Sequence of the first protein:
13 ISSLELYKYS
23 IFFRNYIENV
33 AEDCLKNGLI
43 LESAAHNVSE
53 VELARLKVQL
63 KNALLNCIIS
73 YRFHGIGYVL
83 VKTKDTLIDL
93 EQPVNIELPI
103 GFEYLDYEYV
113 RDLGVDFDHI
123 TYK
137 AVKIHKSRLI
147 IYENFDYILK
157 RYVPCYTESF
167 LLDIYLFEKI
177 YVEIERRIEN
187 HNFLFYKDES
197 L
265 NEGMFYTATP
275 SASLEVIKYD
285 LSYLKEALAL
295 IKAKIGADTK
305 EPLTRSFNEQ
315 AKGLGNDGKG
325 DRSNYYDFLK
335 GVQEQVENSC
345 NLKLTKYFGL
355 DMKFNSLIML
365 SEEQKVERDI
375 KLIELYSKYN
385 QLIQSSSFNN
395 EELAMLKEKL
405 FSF

Interface contacts:
Residue F311 in the first protein interacts with residue G300 in the second protein (closest heavy-atom distance 3.3 Å).
Residue R26 in the first protein interacts with residue T163 in the second protein (closest heavy-atom distance 3.4 Å).
Residue E185 in the first protein interacts with residue R183 in the second protein (closest heavy-atom distance 2.8 Å).
Residue H187 in the first protein contacts residue Y287 in the second protein (closest heavy-atom distance 3.5 Å).
Residue N312 in the first protein is in contact with residue G300 in the second protein (closest heavy-atom distance 3.4 Å).
Residue F24 in the first protein interacts with residue A301 in the second protein (closest heavy-atom distance 3.5 Å).
Residue G267 in the first protein is in contact with residue L190 in the second protein (closest heavy-atom distance 3.2 Å).
Residue I23 in the first protein interacts with residue T163 in the second protein (closest heavy-atom distance 3.3 Å).
Residue S365 in the first protein interacts with residue G322 in the second protein (closest heavy-atom distance 3.1 Å).
Residue N312 in the first protein is in contact with residue R309 in the second protein (closest heavy-atom distance 3.0 Å).
Residue Y21 in the first protein is in contact with residue S165 in the second protein (closest heavy-atom distance 3.5 Å).
Residue D373 in the first protein contacts residue S406 in the second protein (closest heavy-atom distance 2.8 Å).
Residue E185 in the first protein is in contact with residue K175 in the second protein (closest heavy-atom distance 3.4 Å).
Residue A272 in the first protein interacts with residue E195 in the second protein (closest heavy-atom distance 3.5 Å).
Residue K282 in the first protein interacts with residue K282 in the second protein (closest heavy-atom distance 3.5 Å).
Residue Y380 in the first protein interacts with residue F392 in the second protein (closest heavy-atom distance 3.5 Å).
Residue H187 in the first protein is in contact with residue R183 in the second protein (closest heavy-atom distance 3.2 Å).
Residue F173 in the first protein interacts with residue K298 in the second protein (closest heavy-atom distance 3.5 Å).
Residue R372 in the first protein interacts with residue F405 in the second protein (closest heavy-atom distance 3.2 Å).
Residue P274 in the first protein is in contact with residue K193 in the second protein (closest heavy-atom distance 3.1 Å).
Residue K316 in the first protein contacts residue D331 in the second protein (closest heavy-atom distance 3.1 Å).
Residue T271 in the first protein interacts with residue Y192 in the second protein (closest heavy-atom distance 3.2 Å).
Residue D373 in the first protein contacts residue F405 in the second protein (closest heavy-atom distance 3.2 Å).
Residue Y111 in the first protein interacts with residue K156 in the second protein (closest heavy-atom distance 3.4 Å).
Residue E185 in the first protein is in contact with residue R182 in the second protein (closest heavy-atom distance 2.9 Å).
Residue N384 in the first protein interacts with residue S391 in the second protein (closest heavy-atom distance 3.5 Å).
Residue K289 in the first protein interacts with residue E290 in the second protein (closest heavy-atom distance 3.1 Å).
Residue F269 in the first protein contacts residue F191 in the second protein (closest heavy-atom distance 3.4 Å).
Residue N68 in the first protein interacts with residue Y153 in the second protein (closest heavy-atom distance 3.2 Å).
Residue N312 in the first protein contacts residue A301 in the second protein (closest heavy-atom distance 3.5 Å).
Residue Y270 in the first protein is in contact with residue Y192 in the second protein (closest heavy-atom distance 3.5 Å).
Residue E174 in the first protein interacts with residue S165 in the second protein (closest heavy-atom distance 3.4 Å).
Residue Y19 in the first protein contacts residue D152 in the second protein (closest heavy-atom distance 2.8 Å).
Residue Y177 in the first protein interacts with residue L294 in the second protein (closest heavy-atom distance 2.7 Å).
Residue Y270 in the first protein is in contact with residue D194 in the second protein (closest heavy-atom distance 2.8 Å).
Residue N188 in the first protein interacts with residue D284 in the second protein (closest heavy-atom distance 3.0 Å).
Residue N312 in the first protein contacts residue T303 in the second protein (closest heavy-atom distance 2.6 Å).
Residue N188 in the first protein is in contact with residue R183 in the second protein (closest heavy-atom distance 3.5 Å).
Residue L285 in the first protein contacts residue Y287 in the second protein (closest heavy-atom distance 3.2 Å).
Residue K38 in the first protein contacts residue D331 in the second protein (closest heavy-atom distance 3.5 Å).
Residue G267 in the first protein is in contact with residue F189 in the second protein (closest heavy-atom distance 3.4 Å).
Residue F311 in the first protein interacts with residue R309 in the second protein (closest heavy-atom distance 2.8 Å).
Residue E174 in the first protein interacts with residue K298 in the second protein (closest heavy-atom distance 3.1 Å).
Residue D108 in the first protein interacts with residue Y153 in the second protein (closest heavy-atom distance 3.4 Å).
Residue F269 in the first protein is in contact with residue Y192 in the second protein (closest heavy-atom distance 2.9 Å).
Residue N31 in the first protein contacts residue K304 in the second protein (closest heavy-atom distance 2.8 Å).
Residue Y21 in the first protein is in contact with residue T163 in the second protein (closest heavy-atom distance 3.4 Å).
Residue A276 in the first protein contacts residue K193 in the second protein (closest heavy-atom distance 3.2 Å).
Residue L307 in the first protein is in contact with residue K304 in the second protein (closest heavy-atom distance 3.5 Å).
Residue F269 in the first protein is in contact with residue L190 in the second protein (closest heavy-atom distance 2.8 Å).
Residue Q368 in the first protein is in contact with residue G324 in the second protein (closest heavy-atom distance 3.5 Å).
Residue K20 in the first protein interacts with residue L155 in the second protein (closest heavy-atom distance 3.6 Å).
Residue T271 in the first protein interacts with residue D194 in the second protein (closest heavy-atom distance 3.2 Å).
Residue D108 in the first protein contacts residue K156 in the second protein (closest heavy-atom distance 2.7 Å).
Residue N384 in the first protein contacts residue S389 in the second protein (closest heavy-atom distance 3.3 Å).
Residue Q314 in the first protein interacts with residue N328 in the second protein (closest heavy-atom distance 3.1 Å).
Residue E185 in the first protein interacts with residue E179 in the second protein (closest heavy-atom distance 3.2 Å).
Residue Y270 in the first protein is in contact with residue L197 in the second protein (closest heavy-atom distance 3.1 Å).
Residue K316 in the first protein contacts residue N328 in the second protein (closest heavy-atom distance 3.4 Å).
Residue Y177 in the first protein interacts with residue K298 in the second protein (closest heavy-atom distance 3.3 Å).

This data describes a binding interaction between two proteins.

Sequence of the second protein:
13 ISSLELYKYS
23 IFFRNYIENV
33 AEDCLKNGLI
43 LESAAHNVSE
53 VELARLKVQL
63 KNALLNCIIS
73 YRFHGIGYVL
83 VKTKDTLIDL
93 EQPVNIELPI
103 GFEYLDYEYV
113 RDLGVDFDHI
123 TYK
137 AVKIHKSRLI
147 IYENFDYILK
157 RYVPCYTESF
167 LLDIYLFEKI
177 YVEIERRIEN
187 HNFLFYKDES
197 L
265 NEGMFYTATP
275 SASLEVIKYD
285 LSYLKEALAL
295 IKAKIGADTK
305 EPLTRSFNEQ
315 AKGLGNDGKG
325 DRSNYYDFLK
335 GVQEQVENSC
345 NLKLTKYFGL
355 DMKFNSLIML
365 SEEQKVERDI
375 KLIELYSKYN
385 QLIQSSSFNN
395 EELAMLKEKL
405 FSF